Contacts between the two chains:
Residue Q1128 in protein 1 contacts residue Q126 in protein 2 (closest heavy-atom distance 3.4 Å).
Residue Q1171 in protein 1 is in contact with residue I76 in protein 2 (closest heavy-atom distance 3.5 Å).
Residue L1176 in protein 1 interacts with residue Q20 in protein 2 (closest heavy-atom distance 2.7 Å).
Residue T827 in protein 1 contacts residue T155 in protein 2 (closest heavy-atom distance 3.5 Å).
Residue Q1171 in protein 1 contacts residue V28 in protein 2 (closest heavy-atom distance 3.6 Å).
Residue D1359 in protein 1 contacts residue K176 in protein 2 (closest heavy-atom distance 3.0 Å).
Residue V1089 in protein 1 is in contact with residue I130 in protein 2 (closest heavy-atom distance 3.6 Å).
Residue N1203 in protein 1 interacts with residue I114 in protein 2 (closest heavy-atom distance 3.6 Å).
Residue N723 in protein 1 contacts residue S133 in protein 2 (closest heavy-atom distance 3.6 Å).
Residue M1284 in protein 1 interacts with residue A125 in protein 2 (closest heavy-atom distance 2.9 Å).
Residue G1360 in protein 1 is in contact with residue R174 in protein 2 (closest heavy-atom distance 3.3 Å).
Residue D1204 in protein 1 is in contact with residue N121 in protein 2 (closest heavy-atom distance 3.3 Å).
Residue E1168 in protein 1 is in contact with residue S77 in protein 2 (closest heavy-atom distance 3.0 Å).
Residue M1284 in protein 1 is in contact with residue G127 in protein 2 (closest heavy-atom distance 3.0 Å).
Residue Q1078 in protein 1 contacts residue T155 in protein 2 (closest heavy-atom distance 3.4 Å).
Residue I756 in protein 1 contacts residue Q152 in protein 2 (closest heavy-atom distance 3.5 Å).
Residue N1203 in protein 1 contacts residue K103 in protein 2 (closest heavy-atom distance 3.4 Å).
Residue D1359 in protein 1 contacts residue F165 in protein 2 (closest heavy-atom distance 3.5 Å).
Residue S1175 in protein 1 contacts residue Y72 in protein 2 (closest heavy-atom distance 3.3 Å).
Residue T827 in protein 1 interacts with residue Q154 in protein 2 (closest heavy-atom distance 3.2 Å).
Residue H1173 in protein 1 interacts with residue R69 in protein 2 (closest heavy-atom distance 3.5 Å).
Residue H706 in protein 1 is in contact with residue G127 in protein 2 (closest heavy-atom distance 3.5 Å).
Residue V1283 in protein 1 interacts with residue A125 in protein 2 (closest heavy-atom distance 3.3 Å).
Residue Q1171 in protein 1 interacts with residue Y72 in protein 2 (closest heavy-atom distance 3.3 Å).
Residue H1085 in protein 1 interacts with residue R132 in protein 2 (closest heavy-atom distance 2.9 Å).
Residue N1232 in protein 1 contacts residue A102 in protein 2 (closest heavy-atom distance 2.9 Å).
Residue H706 in protein 1 interacts with residue Q126 in protein 2 (closest heavy-atom distance 3.1 Å).
Residue F755 in protein 1 is in contact with residue R137 in protein 2 (closest heavy-atom distance 3.5 Å).
Residue A704 in protein 1 contacts residue Y123 in protein 2 (closest heavy-atom distance 3.6 Å).
Residue K705 in protein 1 is in contact with residue Y123 in protein 2 (closest heavy-atom distance 2.7 Å).
Residue E1230 in protein 1 is in contact with residue S73 in protein 2 (closest heavy-atom distance 3.2 Å).
Residue L1176 in protein 1 interacts with residue Y68 in protein 2 (closest heavy-atom distance 3.5 Å).
Residue R731 in protein 1 contacts residue R137 in protein 2 (closest heavy-atom distance 3.4 Å).
Residue D716 in protein 1 is in contact with residue E131 in protein 2 (closest heavy-atom distance 2.9 Å).
Residue Q760 in protein 1 interacts with residue Q152 in protein 2 (closest heavy-atom distance 3.5 Å).
Residue W1228 in protein 1 is in contact with residue R69 in protein 2 (closest heavy-atom distance 3.6 Å).
Residue R726 in protein 1 interacts with residue Y150 in protein 2 (closest heavy-atom distance 3.3 Å).
Residue H706 in protein 1 contacts residue Y123 in protein 2 (closest heavy-atom distance 3.2 Å).
Residue Q1128 in protein 1 contacts residue L122 in protein 2 (closest heavy-atom distance 3.4 Å).
Residue E951 in protein 1 is in contact with residue K142 in protein 2 (closest heavy-atom distance 3.4 Å).
Residue N1232 in protein 1 contacts residue N74 in protein 2 (closest heavy-atom distance 3.2 Å).
Residue N953 in protein 1 interacts with residue K142 in protein 2 (closest heavy-atom distance 3.4 Å).
Residue I756 in protein 1 is in contact with residue T164 in protein 2 (closest heavy-atom distance 3.6 Å).
Residue M1285 in protein 1 is in contact with residue A128 in protein 2 (closest heavy-atom distance 3.5 Å).
Residue M1284 in protein 1 contacts residue L122 in protein 2 (closest heavy-atom distance 3.5 Å).
Residue A1200 in protein 1 is in contact with residue N121 in protein 2 (closest heavy-atom distance 3.0 Å).
Residue R731 in protein 1 is in contact with residue D136 in protein 2 (closest heavy-atom distance 2.9 Å).
Residue S1358 in protein 1 contacts residue R174 in protein 2 (closest heavy-atom distance 3.3 Å).
Residue N1232 in protein 1 contacts residue K103 in protein 2 (closest heavy-atom distance 3.5 Å).
Residue S1361 in protein 1 contacts residue K176 in protein 2 (closest heavy-atom distance 3.3 Å).
Residue R720 in protein 1 contacts residue E131 in protein 2 (closest heavy-atom distance 3.2 Å).
Residue S1175 in protein 1 interacts with residue Y68 in protein 2 (closest heavy-atom distance 3.2 Å).
Residue D592 in protein 1 contacts residue K144 in protein 2 (closest heavy-atom distance 3.6 Å).
Residue D727 in protein 1 contacts residue Y150 in protein 2 (closest heavy-atom distance 2.7 Å).
Residue E1230 in protein 1 is in contact with residue R69 in protein 2 (closest heavy-atom distance 3.2 Å).
Residue R1199 in protein 1 interacts with residue L110 in protein 2 (closest heavy-atom distance 3.4 Å).
Residue D716 in protein 1 interacts with residue I130 in protein 2 (closest heavy-atom distance 3.4 Å).
Residue E734 in protein 1 interacts with residue R137 in protein 2 (closest heavy-atom distance 2.8 Å).
Residue D1233 in protein 1 contacts residue S73 in protein 2 (closest heavy-atom distance 3.2 Å).
Residue E593 in protein 1 contacts residue K146 in protein 2 (closest heavy-atom distance 3.4 Å).

Sequence of protein 2:
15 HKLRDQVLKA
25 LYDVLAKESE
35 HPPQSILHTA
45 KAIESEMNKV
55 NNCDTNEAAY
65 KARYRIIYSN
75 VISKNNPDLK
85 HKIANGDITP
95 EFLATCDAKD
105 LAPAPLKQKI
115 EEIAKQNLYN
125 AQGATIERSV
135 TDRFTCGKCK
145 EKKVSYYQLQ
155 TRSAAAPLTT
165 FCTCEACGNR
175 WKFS

This data describes a binding interaction between two proteins.

Sequence of protein 1:
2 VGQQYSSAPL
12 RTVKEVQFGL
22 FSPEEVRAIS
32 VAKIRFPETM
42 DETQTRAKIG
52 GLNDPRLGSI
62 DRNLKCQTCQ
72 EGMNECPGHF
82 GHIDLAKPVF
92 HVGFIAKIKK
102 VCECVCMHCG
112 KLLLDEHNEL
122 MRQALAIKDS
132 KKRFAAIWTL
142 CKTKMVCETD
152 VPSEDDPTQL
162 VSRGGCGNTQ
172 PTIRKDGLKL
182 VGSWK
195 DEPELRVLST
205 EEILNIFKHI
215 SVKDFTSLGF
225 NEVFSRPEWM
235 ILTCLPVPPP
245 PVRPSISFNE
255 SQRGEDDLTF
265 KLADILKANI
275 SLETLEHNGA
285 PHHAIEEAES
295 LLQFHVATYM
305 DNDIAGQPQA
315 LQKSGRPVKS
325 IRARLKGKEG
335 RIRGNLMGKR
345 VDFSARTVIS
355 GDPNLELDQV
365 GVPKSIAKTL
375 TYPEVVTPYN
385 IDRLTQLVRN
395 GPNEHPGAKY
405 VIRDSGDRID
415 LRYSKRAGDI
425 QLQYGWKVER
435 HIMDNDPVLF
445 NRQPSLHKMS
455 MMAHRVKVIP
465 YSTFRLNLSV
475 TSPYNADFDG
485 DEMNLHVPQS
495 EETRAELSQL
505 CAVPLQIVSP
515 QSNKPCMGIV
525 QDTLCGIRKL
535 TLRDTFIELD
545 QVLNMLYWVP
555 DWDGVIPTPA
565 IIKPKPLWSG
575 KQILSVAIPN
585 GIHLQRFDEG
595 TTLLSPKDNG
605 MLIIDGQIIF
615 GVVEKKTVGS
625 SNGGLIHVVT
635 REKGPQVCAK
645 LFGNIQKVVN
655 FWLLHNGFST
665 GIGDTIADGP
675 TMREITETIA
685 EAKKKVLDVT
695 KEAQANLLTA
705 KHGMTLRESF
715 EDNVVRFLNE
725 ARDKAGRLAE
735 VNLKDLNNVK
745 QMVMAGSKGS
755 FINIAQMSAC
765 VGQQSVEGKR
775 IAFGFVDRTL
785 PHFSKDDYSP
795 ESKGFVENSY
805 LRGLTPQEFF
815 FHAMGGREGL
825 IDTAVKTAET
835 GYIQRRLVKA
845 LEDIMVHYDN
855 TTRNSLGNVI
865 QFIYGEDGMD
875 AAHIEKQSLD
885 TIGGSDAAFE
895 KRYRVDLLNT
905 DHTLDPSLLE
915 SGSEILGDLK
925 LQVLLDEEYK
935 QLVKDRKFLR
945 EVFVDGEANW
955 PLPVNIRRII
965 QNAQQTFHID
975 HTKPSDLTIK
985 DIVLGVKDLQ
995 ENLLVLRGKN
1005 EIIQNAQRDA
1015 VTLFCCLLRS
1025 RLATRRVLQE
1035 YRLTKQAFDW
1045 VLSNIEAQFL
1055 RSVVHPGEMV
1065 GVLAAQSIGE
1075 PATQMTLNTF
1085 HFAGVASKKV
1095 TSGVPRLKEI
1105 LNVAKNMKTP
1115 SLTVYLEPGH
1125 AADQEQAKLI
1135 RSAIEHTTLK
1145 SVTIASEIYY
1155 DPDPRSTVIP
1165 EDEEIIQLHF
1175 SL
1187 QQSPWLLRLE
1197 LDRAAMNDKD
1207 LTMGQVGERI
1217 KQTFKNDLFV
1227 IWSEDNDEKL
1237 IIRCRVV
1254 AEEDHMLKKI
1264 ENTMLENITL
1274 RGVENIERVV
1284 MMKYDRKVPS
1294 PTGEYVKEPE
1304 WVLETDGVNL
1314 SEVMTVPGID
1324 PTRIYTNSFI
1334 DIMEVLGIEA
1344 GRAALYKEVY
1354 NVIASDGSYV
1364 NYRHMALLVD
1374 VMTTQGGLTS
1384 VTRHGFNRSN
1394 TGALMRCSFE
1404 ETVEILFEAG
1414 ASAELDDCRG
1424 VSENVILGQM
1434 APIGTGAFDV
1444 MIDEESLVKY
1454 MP